Sequence of chain A:
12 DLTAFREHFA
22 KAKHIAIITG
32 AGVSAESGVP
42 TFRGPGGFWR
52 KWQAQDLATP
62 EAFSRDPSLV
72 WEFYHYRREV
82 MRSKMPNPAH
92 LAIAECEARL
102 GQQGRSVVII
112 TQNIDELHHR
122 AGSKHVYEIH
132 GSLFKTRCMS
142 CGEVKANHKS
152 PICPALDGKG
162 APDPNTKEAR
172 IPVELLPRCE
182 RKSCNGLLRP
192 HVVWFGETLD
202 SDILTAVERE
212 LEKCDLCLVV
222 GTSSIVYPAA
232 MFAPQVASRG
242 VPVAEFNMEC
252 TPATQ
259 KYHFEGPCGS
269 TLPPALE

These two protein chains interact to form a complex.

Interface contacts:
Residue T199 in chain A is in contact with residue V3 in chain B (closest heavy-atom distance 3.1 Å).
Residue L205 in chain A is in contact with residue V3 in chain B (closest heavy-atom distance 3.6 Å).
Residue E198 in chain A is in contact with residue K5 in chain B (closest heavy-atom distance 3.4 Å).
Residue H131 in chain A interacts with residue K5 in chain B (closest heavy-atom distance 3.5 Å).
Residue Y228 in chain A contacts residue V3 in chain B (closest heavy-atom distance 5.0 Å).
Residue E198 in chain A contacts residue L4 in chain B (closest heavy-atom distance 3.8 Å).
Residue T199 in chain A interacts with residue G2 in chain B (closest heavy-atom distance 3.1 Å).
Residue F196 in chain A interacts with residue K5 in chain B (closest heavy-atom distance 3.6 Å).
Residue Y228 in chain A is in contact with residue E6 in chain B (closest heavy-atom distance 3.4 Å).
Residue F196 in chain A is in contact with residue E6 in chain B (closest heavy-atom distance 3.8 Å).
Residue T199 in chain A is in contact with residue L4 in chain B (closest heavy-atom distance 4.2 Å).
Residue P229 in chain A contacts residue Y7 in chain B (closest heavy-atom distance 5.0 Å).
Residue L200 in chain A interacts with residue V3 in chain B (closest heavy-atom distance 3.0 Å).
Residue V194 in chain A contacts residue K5 in chain B (closest heavy-atom distance 3.4 Å).
Residue R44 in chain A contacts residue E6 in chain B (closest heavy-atom distance 3.2 Å).
Residue G197 in chain A contacts residue L4 in chain B (closest heavy-atom distance 4.7 Å).
Residue Y228 in chain A is in contact with residue L4 in chain B (closest heavy-atom distance 4.4 Å).
Residue M232 in chain A contacts residue V3 in chain B (closest heavy-atom distance 4.0 Å).
Residue W195 in chain A is in contact with residue K5 in chain B (closest heavy-atom distance 3.5 Å).
Residue L200 in chain A contacts residue K5 in chain B (closest heavy-atom distance 3.8 Å).
Residue A231 in chain A is in contact with residue Y7 in chain B (closest heavy-atom distance 3.9 Å).
Residue Y228 in chain A contacts residue Y7 in chain B (closest heavy-atom distance 3.7 Å).
Residue Y228 in chain A contacts residue K5 in chain B (closest heavy-atom distance 3.1 Å).
Residue G197 in chain A is in contact with residue K5 in chain B (closest heavy-atom distance 4.7 Å).
Residue L200 in chain A interacts with residue L4 in chain B (closest heavy-atom distance 4.7 Å).
Residue E198 in chain A interacts with residue V3 in chain B (closest heavy-atom distance 3.7 Å).
Residue M232 in chain A is in contact with residue Y7 in chain B (closest heavy-atom distance 3.4 Å).

Sequence of chain B:
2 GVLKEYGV